Contacts between the two chains:
Residue K28 in the second protein interacts with residue E98 in the first protein (closest heavy-atom distance 4.8 Å).
Residue D27 in the second protein is in contact with residue Q90 in the first protein (closest heavy-atom distance 3.5 Å).
Residue S26 in the second protein is in contact with residue Q90 in the first protein (closest heavy-atom distance 4.2 Å).
Residue K68 in the second protein contacts residue E98 in the first protein (closest heavy-atom distance 5.0 Å).
Residue S26 in the second protein is in contact with residue E98 in the first protein (closest heavy-atom distance 4.7 Å).
Residue R31 in the second protein contacts residue E98 in the first protein (closest heavy-atom distance 3.2 Å).

Sequence of the second protein:
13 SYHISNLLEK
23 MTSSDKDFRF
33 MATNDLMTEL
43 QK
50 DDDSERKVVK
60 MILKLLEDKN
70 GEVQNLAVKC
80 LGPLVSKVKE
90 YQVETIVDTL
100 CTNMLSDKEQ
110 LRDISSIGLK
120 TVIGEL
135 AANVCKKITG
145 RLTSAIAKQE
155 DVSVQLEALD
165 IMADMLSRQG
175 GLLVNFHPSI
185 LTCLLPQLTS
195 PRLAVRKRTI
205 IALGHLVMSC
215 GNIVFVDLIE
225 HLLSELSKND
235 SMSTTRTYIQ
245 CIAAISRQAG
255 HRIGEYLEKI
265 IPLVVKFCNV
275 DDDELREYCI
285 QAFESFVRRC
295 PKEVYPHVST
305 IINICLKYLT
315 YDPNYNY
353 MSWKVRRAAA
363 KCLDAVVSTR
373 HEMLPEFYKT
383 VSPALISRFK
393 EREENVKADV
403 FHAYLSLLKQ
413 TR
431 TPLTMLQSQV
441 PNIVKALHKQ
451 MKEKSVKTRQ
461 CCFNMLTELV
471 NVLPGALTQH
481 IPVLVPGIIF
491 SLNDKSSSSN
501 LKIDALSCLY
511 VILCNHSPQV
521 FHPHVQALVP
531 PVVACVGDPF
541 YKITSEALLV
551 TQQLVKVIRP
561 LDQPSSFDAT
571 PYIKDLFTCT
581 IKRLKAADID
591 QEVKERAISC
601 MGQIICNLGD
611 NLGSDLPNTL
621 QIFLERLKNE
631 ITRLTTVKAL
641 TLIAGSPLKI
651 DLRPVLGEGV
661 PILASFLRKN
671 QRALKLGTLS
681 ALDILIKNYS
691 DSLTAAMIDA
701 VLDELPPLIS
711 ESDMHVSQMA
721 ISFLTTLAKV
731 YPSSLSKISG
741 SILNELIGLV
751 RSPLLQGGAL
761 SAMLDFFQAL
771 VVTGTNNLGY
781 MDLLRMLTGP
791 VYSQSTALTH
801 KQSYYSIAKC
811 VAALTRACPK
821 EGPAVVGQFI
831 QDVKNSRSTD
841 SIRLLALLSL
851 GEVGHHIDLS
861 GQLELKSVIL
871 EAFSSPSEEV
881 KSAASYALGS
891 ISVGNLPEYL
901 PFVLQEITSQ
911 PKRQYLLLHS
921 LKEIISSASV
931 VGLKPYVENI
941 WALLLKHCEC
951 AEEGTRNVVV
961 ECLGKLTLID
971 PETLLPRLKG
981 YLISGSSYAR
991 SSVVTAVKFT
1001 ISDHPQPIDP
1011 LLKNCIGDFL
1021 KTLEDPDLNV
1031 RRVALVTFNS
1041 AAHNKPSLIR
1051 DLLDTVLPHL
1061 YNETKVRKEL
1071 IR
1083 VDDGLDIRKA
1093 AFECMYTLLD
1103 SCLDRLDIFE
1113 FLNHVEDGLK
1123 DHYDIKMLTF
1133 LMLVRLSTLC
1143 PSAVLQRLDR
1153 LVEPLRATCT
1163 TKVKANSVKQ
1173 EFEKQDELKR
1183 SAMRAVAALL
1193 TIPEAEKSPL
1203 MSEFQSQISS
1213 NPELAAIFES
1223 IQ

This data describes a binding interaction between two proteins.

Sequence of the first protein:
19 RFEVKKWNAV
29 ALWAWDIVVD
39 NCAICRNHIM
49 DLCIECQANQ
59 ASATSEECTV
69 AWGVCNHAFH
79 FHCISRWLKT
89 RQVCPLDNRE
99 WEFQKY